Sequence of chain A:
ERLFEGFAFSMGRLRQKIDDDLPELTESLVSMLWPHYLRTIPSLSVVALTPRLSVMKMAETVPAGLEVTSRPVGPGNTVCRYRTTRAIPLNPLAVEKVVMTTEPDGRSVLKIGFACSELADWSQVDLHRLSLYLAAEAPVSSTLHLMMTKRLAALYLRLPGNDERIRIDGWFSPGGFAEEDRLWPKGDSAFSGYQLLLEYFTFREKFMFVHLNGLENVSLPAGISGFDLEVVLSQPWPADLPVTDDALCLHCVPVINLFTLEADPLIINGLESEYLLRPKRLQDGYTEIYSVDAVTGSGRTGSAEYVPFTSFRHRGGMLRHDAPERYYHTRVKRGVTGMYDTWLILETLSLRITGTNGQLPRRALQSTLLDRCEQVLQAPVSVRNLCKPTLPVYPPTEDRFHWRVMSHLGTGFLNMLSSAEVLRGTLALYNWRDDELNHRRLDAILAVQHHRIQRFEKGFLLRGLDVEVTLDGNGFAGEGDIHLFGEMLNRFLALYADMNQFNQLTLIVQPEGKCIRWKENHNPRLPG

This data describes a binding interaction between two proteins.

Residue-level contacts at the interface:
Residue F472 in chain A contacts residue I103 in chain B (closest heavy-atom distance 3.6 Å).
Residue H510 in chain A is in contact with residue V286 in chain B (closest heavy-atom distance 3.6 Å).
Residue D67 in chain A contacts residue Y94 in chain B (closest heavy-atom distance 2.7 Å).
Residue N474 in chain A interacts with residue S225 in chain B (closest heavy-atom distance 2.7 Å).
Residue K196 in chain A contacts residue E297 in chain B (closest heavy-atom distance 3.5 Å).
Residue R576 in chain A contacts residue N298 in chain B (closest heavy-atom distance 3.1 Å).
Residue D67 in chain A is in contact with residue K90 in chain B (closest heavy-atom distance 3.1 Å).
Residue M475 in chain A interacts with residue C106 in chain B (closest heavy-atom distance 3.1 Å).
Residue W217 in chain A contacts residue W303 in chain B (closest heavy-atom distance 3.0 Å).
Residue R61 in chain A is in contact with residue Q69 in chain B (closest heavy-atom distance 3.6 Å).
Residue R511 in chain A contacts residue V286 in chain B (closest heavy-atom distance 3.2 Å).
Residue W577 in chain A is in contact with residue G299 in chain B (closest heavy-atom distance 3.6 Å).
Residue F53 in chain A is in contact with residue F62 in chain B (closest heavy-atom distance 3.0 Å).
Residue R576 in chain A contacts residue E297 in chain B (closest heavy-atom distance 3.2 Å).
Residue V481 in chain A contacts residue G105 in chain B (closest heavy-atom distance 3.7 Å).
Residue R511 in chain A interacts with residue E288 in chain B (closest heavy-atom distance 3.6 Å).
Residue P586 in chain A interacts with residue P127 in chain B (closest heavy-atom distance 3.1 Å).
Residue S466 in chain A interacts with residue R100 in chain B (closest heavy-atom distance 3.2 Å).
Residue S466 in chain A contacts residue G97 in chain B (closest heavy-atom distance 3.4 Å).
Residue R522 in chain A contacts residue R226 in chain B (closest heavy-atom distance 3.1 Å).
Residue R463 in chain A is in contact with residue G102 in chain B (closest heavy-atom distance 3.5 Å).
Residue S466 in chain A is in contact with residue G102 in chain B (closest heavy-atom distance 3.3 Å).
Residue N259 in chain A contacts residue W303 in chain B (closest heavy-atom distance 3.6 Å).
Residue G587 in chain A interacts with residue P127 in chain B (closest heavy-atom distance 3.6 Å).
Residue I64 in chain A interacts with residue Q69 in chain B (closest heavy-atom distance 3.4 Å).
Residue H510 in chain A interacts with residue H289 in chain B (closest heavy-atom distance 3.4 Å).
Residue K517 in chain A is in contact with residue R176 in chain B (closest heavy-atom distance 3.3 Å).
Residue R576 in chain A is in contact with residue E294 in chain B (closest heavy-atom distance 2.9 Å).
Residue F223 in chain A interacts with residue W303 in chain B (closest heavy-atom distance 3.5 Å).
Residue F519 in chain A contacts residue N187 in chain B (closest heavy-atom distance 3.6 Å).
Residue S478 in chain A interacts with residue N109 in chain B (closest heavy-atom distance 2.9 Å).
Residue R522 in chain A is in contact with residue S225 in chain B (closest heavy-atom distance 3.0 Å).
Residue S466 in chain A interacts with residue L101 in chain B (closest heavy-atom distance 3.6 Å).
Residue W217 in chain A contacts residue R302 in chain B (closest heavy-atom distance 3.5 Å).
Residue I575 in chain A contacts residue E297 in chain B (closest heavy-atom distance 3.2 Å).
Residue R459 in chain A contacts residue Q93 in chain B (closest heavy-atom distance 3.5 Å).
Residue R511 in chain A interacts with residue S225 in chain B (closest heavy-atom distance 2.9 Å).
Residue C574 in chain A contacts residue E297 in chain B (closest heavy-atom distance 3.4 Å).
Residue L520 in chain A contacts residue D185 in chain B (closest heavy-atom distance 3.0 Å).
Residue G518 in chain A contacts residue S175 in chain B (closest heavy-atom distance 3.0 Å).
Residue V481 in chain A is in contact with residue C106 in chain B (closest heavy-atom distance 3.6 Å).
Residue E546 in chain A contacts residue Y301 in chain B (closest heavy-atom distance 3.4 Å).
Residue F515 in chain A interacts with residue A183 in chain B (closest heavy-atom distance 3.6 Å).
Residue C574 in chain A is in contact with residue K293 in chain B (closest heavy-atom distance 3.0 Å).
Residue S219 in chain A interacts with residue W303 in chain B (closest heavy-atom distance 3.6 Å).
Residue R576 in chain A is in contact with residue R292 in chain B (closest heavy-atom distance 3.0 Å).
Residue E546 in chain A contacts residue W303 in chain B (closest heavy-atom distance 3.4 Å).
Residue C574 in chain A is in contact with residue Q296 in chain B (closest heavy-atom distance 2.9 Å).
Residue R576 in chain A contacts residue G299 in chain B (closest heavy-atom distance 3.1 Å).
Residue C574 in chain A interacts with residue T295 in chain B (closest heavy-atom distance 3.6 Å).
Residue N474 in chain A is in contact with residue R285 in chain B (closest heavy-atom distance 2.8 Å).
Residue R463 in chain A contacts residue I103 in chain B (closest heavy-atom distance 3.5 Å).
Residue K517 in chain A interacts with residue S175 in chain B (closest heavy-atom distance 3.5 Å).
Residue M57 in chain A contacts residue Q69 in chain B (closest heavy-atom distance 3.6 Å).
Residue W462 in chain A interacts with residue Y94 in chain B (closest heavy-atom distance 3.3 Å).
Residue T195 in chain A is in contact with residue Y301 in chain B (closest heavy-atom distance 3.6 Å).
Residue I64 in chain A is in contact with residue I73 in chain B (closest heavy-atom distance 3.5 Å).
Residue M475 in chain A is in contact with residue I110 in chain B (closest heavy-atom distance 3.7 Å).
Residue K196 in chain A interacts with residue D300 in chain B (closest heavy-atom distance 2.6 Å).
Residue N474 in chain A is in contact with residue G224 in chain B (closest heavy-atom distance 3.6 Å).

Sequence of chain B:
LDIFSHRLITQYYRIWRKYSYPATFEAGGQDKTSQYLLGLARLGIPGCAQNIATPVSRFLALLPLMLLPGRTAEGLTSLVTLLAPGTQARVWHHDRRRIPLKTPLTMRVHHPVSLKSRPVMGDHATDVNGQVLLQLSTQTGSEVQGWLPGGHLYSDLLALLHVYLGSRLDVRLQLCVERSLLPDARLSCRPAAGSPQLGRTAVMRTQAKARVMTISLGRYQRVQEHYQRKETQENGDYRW